Sequence of the first protein:
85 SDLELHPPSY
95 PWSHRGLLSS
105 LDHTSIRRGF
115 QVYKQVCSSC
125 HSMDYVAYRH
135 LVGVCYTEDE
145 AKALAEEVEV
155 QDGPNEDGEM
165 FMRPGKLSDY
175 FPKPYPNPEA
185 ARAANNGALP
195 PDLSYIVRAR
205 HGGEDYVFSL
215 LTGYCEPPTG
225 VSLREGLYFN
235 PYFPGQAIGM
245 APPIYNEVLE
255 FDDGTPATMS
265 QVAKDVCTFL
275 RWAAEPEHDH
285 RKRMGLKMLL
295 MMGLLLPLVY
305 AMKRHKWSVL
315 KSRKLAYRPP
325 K

Sequence of the second protein:
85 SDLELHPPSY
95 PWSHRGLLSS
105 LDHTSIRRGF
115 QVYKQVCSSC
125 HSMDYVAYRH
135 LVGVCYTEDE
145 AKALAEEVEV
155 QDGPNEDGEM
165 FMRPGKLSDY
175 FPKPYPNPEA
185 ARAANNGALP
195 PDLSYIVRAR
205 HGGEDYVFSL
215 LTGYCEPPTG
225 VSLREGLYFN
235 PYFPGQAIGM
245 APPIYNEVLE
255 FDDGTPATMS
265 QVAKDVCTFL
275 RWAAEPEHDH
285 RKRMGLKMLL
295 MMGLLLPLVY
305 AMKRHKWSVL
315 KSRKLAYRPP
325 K

These two protein chains interact to form a complex.

Interface contacts:
Residue E183 in the first protein contacts residue E160 in the second protein (closest heavy-atom distance 3.9 Å).
Residue E183 in the first protein interacts with residue G162 in the second protein (closest heavy-atom distance 4.7 Å).
Residue E160 in the first protein interacts with residue A187 in the second protein (closest heavy-atom distance 3.6 Å).
Residue E160 in the first protein interacts with residue E183 in the second protein (closest heavy-atom distance 3.1 Å).
Residue E160 in the first protein is in contact with residue N181 in the second protein (closest heavy-atom distance 4.5 Å).
Residue E183 in the first protein contacts residue D161 in the second protein (closest heavy-atom distance 4.1 Å).
Residue A187 in the first protein interacts with residue E160 in the second protein (closest heavy-atom distance 3.9 Å).
Residue E160 in the first protein contacts residue A184 in the second protein (closest heavy-atom distance 3.9 Å).
Residue A184 in the first protein is in contact with residue E160 in the second protein (closest heavy-atom distance 4.7 Å).
Residue D161 in the first protein interacts with residue E183 in the second protein (closest heavy-atom distance 3.4 Å).
Residue N159 in the first protein interacts with residue N181 in the second protein (closest heavy-atom distance 4.8 Å).
Residue G162 in the first protein contacts residue E183 in the second protein (closest heavy-atom distance 4.2 Å).